Sequence of the first protein:
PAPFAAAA

Contacts between the two chains:
Residue G160 in the second protein is in contact with residue F5 in the first protein (closest heavy-atom distance 4.2 Å).
Residue I220 in the second protein contacts residue A7 in the first protein (closest heavy-atom distance 2.6 Å).
Residue S224 in the second protein contacts residue P4 in the first protein (closest heavy-atom distance 4.4 Å).
Residue W212 in the second protein is in contact with residue A8 in the first protein (closest heavy-atom distance 3.5 Å).
Residue G136 in the second protein interacts with residue P2 in the first protein (closest heavy-atom distance 4.1 Å).
Residue H69 in the second protein interacts with residue A7 in the first protein (closest heavy-atom distance 3.6 Å).
Residue G222 in the second protein contacts residue F5 in the first protein (closest heavy-atom distance 4.4 Å).
Residue N161 in the second protein interacts with residue P4 in the first protein (closest heavy-atom distance 4.0 Å).
Residue S224 in the second protein contacts residue A6 in the first protein (closest heavy-atom distance 3.5 Å).
Residue S101 in the second protein is in contact with residue A3 in the first protein (closest heavy-atom distance 3.8 Å).
Residue S221 in the second protein is in contact with residue A7 in the first protein (closest heavy-atom distance 4.5 Å).
Residue G100 in the second protein contacts residue P4 in the first protein (closest heavy-atom distance 3.8 Å).
Residue I220 in the second protein is in contact with residue A8 in the first protein (closest heavy-atom distance 4.6 Å).
Residue L133 in the second protein interacts with residue A3 in the first protein (closest heavy-atom distance 3.4 Å).
Residue G68 in the second protein is in contact with residue A9 in the first protein (closest heavy-atom distance 4.5 Å).
Residue M225 in the second protein is in contact with residue F5 in the first protein (closest heavy-atom distance 4.8 Å).
Residue G102 in the second protein interacts with residue P2 in the first protein (closest heavy-atom distance 5.0 Å).
Residue L133 in the second protein interacts with residue F5 in the first protein (closest heavy-atom distance 3.8 Å).
Residue S221 in the second protein contacts residue A6 in the first protein (closest heavy-atom distance 2.6 Å).
Residue T223 in the second protein is in contact with residue F5 in the first protein (closest heavy-atom distance 2.9 Å).
Residue G134 in the second protein contacts residue P2 in the first protein (closest heavy-atom distance 2.9 Å).
Residue I220 in the second protein contacts residue A6 in the first protein (closest heavy-atom distance 4.3 Å).
Residue T223 in the second protein interacts with residue A6 in the first protein (closest heavy-atom distance 4.7 Å).
Residue H69 in the second protein contacts residue A9 in the first protein (closest heavy-atom distance 4.9 Å).
Residue M225 in the second protein contacts residue A6 in the first protein (closest heavy-atom distance 3.1 Å).
Residue G135 in the second protein is in contact with residue F5 in the first protein (closest heavy-atom distance 3.2 Å).
Residue R218 in the second protein contacts residue A8 in the first protein (closest heavy-atom distance 3.9 Å).
Residue G135 in the second protein contacts residue P2 in the first protein (closest heavy-atom distance 3.7 Å).
Residue G134 in the second protein contacts residue F5 in the first protein (closest heavy-atom distance 2.7 Å).
Residue W212 in the second protein is in contact with residue A9 in the first protein (closest heavy-atom distance 3.9 Å).
Residue L96 in the second protein interacts with residue A3 in the first protein (closest heavy-atom distance 4.9 Å).
Residue G100 in the second protein is in contact with residue A3 in the first protein (closest heavy-atom distance 2.9 Å).
Residue N67 in the second protein interacts with residue A9 in the first protein (closest heavy-atom distance 2.7 Å).
Residue G102 in the second protein interacts with residue A3 in the first protein (closest heavy-atom distance 4.6 Å).
Residue Y104 in the second protein interacts with residue P2 in the first protein (closest heavy-atom distance 5.0 Å).
Residue H69 in the second protein is in contact with residue A6 in the first protein (closest heavy-atom distance 4.0 Å).
Residue N162 in the second protein is in contact with residue F5 in the first protein (closest heavy-atom distance 4.9 Å).
Residue A158 in the second protein interacts with residue F5 in the first protein (closest heavy-atom distance 3.3 Å).
Residue G222 in the second protein is in contact with residue A6 in the first protein (closest heavy-atom distance 3.9 Å).
Residue S132 in the second protein contacts residue F5 in the first protein (closest heavy-atom distance 4.1 Å).
Residue G134 in the second protein interacts with residue A3 in the first protein (closest heavy-atom distance 3.1 Å).
Residue H69 in the second protein interacts with residue P4 in the first protein (closest heavy-atom distance 4.7 Å).
Residue S224 in the second protein interacts with residue F5 in the first protein (closest heavy-atom distance 2.3 Å).
Residue S132 in the second protein interacts with residue A3 in the first protein (closest heavy-atom distance 4.5 Å).
Residue H69 in the second protein contacts residue F5 in the first protein (closest heavy-atom distance 4.5 Å).
Residue N161 in the second protein is in contact with residue A6 in the first protein (closest heavy-atom distance 2.7 Å).
Residue N161 in the second protein contacts residue F5 in the first protein (closest heavy-atom distance 3.1 Å).
Residue M225 in the second protein is in contact with residue A7 in the first protein (closest heavy-atom distance 4.8 Å).
Residue W212 in the second protein contacts residue A7 in the first protein (closest heavy-atom distance 4.8 Å).

This data describes a binding interaction between two proteins.

Sequence of the second protein:
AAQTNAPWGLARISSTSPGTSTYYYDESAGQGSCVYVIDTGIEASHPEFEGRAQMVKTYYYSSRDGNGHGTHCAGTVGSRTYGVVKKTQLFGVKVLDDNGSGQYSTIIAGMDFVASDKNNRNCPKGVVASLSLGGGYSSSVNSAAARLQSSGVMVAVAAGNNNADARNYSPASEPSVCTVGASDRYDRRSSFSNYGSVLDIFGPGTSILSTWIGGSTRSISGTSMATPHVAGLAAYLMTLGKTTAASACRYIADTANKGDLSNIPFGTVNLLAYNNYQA